Sequence of the second protein:
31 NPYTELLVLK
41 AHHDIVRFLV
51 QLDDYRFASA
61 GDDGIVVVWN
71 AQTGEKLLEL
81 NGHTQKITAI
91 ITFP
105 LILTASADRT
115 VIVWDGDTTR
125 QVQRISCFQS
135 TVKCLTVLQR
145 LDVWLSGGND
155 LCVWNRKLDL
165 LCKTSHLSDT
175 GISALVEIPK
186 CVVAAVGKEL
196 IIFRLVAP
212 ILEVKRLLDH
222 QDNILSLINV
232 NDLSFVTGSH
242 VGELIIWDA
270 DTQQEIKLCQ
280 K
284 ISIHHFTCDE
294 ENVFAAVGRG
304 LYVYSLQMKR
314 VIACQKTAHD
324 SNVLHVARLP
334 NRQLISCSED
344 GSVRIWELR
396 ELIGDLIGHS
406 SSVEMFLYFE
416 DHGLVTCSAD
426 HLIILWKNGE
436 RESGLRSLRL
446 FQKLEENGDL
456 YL

Interface contacts:
Residue S392 in the first protein interacts with residue L455 in the second protein (closest heavy-atom distance 4.2 Å).
Residue L393 in the first protein is in contact with residue L449 in the second protein (closest heavy-atom distance 4.9 Å).
Residue L391 in the first protein is in contact with residue G453 in the second protein (closest heavy-atom distance 3.3 Å).
Residue L391 in the first protein is in contact with residue L455 in the second protein (closest heavy-atom distance 3.3 Å).
Residue S392 in the first protein interacts with residue Y456 in the second protein (closest heavy-atom distance 4.6 Å).
Residue L393 in the first protein contacts residue L455 in the second protein (closest heavy-atom distance 3.7 Å).
Residue L391 in the first protein is in contact with residue D454 in the second protein (closest heavy-atom distance 4.6 Å).
Residue T396 in the first protein contacts residue Y456 in the second protein (closest heavy-atom distance 3.6 Å).
Residue L391 in the first protein interacts with residue L449 in the second protein (closest heavy-atom distance 3.7 Å).
Residue G390 in the first protein contacts residue G453 in the second protein (closest heavy-atom distance 4.8 Å).
Residue T396 in the first protein contacts residue L455 in the second protein (closest heavy-atom distance 4.5 Å).

Sequence of the first protein:
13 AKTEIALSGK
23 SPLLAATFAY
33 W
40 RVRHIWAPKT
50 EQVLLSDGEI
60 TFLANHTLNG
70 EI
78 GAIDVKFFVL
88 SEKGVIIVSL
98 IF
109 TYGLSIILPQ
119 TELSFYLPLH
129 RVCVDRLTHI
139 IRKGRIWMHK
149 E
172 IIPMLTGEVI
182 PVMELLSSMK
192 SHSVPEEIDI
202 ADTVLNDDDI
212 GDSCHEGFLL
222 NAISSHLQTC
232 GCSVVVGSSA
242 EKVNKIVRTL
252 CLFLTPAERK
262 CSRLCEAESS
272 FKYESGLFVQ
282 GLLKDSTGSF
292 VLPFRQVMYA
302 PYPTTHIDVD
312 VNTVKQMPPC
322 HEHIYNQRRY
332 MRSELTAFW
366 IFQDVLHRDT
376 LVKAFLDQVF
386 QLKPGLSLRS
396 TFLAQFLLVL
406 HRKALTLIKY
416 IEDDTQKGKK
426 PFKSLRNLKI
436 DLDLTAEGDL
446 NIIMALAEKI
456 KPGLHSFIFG

The following describes two proteins that form a bound complex.